Residue-level contacts at the interface:
Residue K373 in the second protein interacts with residue W26 in the first protein (closest heavy-atom distance 3.6 Å).
Residue V387 in the second protein contacts residue L41 in the first protein (closest heavy-atom distance 4.0 Å).
Residue F383 in the second protein is in contact with residue L41 in the first protein (closest heavy-atom distance 4.0 Å).
Residue L384 in the second protein is in contact with residue I37 in the first protein (closest heavy-atom distance 4.1 Å).
Residue V387 in the second protein interacts with residue F45 in the first protein (closest heavy-atom distance 3.7 Å).
Residue M391 in the second protein interacts with residue F45 in the first protein (closest heavy-atom distance 4.1 Å).
Residue L384 in the second protein is in contact with residue L41 in the first protein (closest heavy-atom distance 4.0 Å).
Residue V380 in the second protein is in contact with residue I37 in the first protein (closest heavy-atom distance 3.7 Å).

Sequence of the first protein:
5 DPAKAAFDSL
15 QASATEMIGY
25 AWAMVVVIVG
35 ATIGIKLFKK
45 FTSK

Sequence of the second protein:
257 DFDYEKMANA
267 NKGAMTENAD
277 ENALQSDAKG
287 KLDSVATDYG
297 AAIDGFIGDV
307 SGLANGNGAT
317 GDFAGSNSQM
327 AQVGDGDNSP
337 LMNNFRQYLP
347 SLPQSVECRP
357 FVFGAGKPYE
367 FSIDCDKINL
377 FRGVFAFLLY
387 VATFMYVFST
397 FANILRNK

This data describes a binding interaction between two proteins.